These two protein chains interact to form a complex.

Sequence of chain A:
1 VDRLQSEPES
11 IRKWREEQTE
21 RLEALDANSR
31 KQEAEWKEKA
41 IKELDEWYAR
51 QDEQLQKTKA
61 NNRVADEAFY

Sequence of chain B:
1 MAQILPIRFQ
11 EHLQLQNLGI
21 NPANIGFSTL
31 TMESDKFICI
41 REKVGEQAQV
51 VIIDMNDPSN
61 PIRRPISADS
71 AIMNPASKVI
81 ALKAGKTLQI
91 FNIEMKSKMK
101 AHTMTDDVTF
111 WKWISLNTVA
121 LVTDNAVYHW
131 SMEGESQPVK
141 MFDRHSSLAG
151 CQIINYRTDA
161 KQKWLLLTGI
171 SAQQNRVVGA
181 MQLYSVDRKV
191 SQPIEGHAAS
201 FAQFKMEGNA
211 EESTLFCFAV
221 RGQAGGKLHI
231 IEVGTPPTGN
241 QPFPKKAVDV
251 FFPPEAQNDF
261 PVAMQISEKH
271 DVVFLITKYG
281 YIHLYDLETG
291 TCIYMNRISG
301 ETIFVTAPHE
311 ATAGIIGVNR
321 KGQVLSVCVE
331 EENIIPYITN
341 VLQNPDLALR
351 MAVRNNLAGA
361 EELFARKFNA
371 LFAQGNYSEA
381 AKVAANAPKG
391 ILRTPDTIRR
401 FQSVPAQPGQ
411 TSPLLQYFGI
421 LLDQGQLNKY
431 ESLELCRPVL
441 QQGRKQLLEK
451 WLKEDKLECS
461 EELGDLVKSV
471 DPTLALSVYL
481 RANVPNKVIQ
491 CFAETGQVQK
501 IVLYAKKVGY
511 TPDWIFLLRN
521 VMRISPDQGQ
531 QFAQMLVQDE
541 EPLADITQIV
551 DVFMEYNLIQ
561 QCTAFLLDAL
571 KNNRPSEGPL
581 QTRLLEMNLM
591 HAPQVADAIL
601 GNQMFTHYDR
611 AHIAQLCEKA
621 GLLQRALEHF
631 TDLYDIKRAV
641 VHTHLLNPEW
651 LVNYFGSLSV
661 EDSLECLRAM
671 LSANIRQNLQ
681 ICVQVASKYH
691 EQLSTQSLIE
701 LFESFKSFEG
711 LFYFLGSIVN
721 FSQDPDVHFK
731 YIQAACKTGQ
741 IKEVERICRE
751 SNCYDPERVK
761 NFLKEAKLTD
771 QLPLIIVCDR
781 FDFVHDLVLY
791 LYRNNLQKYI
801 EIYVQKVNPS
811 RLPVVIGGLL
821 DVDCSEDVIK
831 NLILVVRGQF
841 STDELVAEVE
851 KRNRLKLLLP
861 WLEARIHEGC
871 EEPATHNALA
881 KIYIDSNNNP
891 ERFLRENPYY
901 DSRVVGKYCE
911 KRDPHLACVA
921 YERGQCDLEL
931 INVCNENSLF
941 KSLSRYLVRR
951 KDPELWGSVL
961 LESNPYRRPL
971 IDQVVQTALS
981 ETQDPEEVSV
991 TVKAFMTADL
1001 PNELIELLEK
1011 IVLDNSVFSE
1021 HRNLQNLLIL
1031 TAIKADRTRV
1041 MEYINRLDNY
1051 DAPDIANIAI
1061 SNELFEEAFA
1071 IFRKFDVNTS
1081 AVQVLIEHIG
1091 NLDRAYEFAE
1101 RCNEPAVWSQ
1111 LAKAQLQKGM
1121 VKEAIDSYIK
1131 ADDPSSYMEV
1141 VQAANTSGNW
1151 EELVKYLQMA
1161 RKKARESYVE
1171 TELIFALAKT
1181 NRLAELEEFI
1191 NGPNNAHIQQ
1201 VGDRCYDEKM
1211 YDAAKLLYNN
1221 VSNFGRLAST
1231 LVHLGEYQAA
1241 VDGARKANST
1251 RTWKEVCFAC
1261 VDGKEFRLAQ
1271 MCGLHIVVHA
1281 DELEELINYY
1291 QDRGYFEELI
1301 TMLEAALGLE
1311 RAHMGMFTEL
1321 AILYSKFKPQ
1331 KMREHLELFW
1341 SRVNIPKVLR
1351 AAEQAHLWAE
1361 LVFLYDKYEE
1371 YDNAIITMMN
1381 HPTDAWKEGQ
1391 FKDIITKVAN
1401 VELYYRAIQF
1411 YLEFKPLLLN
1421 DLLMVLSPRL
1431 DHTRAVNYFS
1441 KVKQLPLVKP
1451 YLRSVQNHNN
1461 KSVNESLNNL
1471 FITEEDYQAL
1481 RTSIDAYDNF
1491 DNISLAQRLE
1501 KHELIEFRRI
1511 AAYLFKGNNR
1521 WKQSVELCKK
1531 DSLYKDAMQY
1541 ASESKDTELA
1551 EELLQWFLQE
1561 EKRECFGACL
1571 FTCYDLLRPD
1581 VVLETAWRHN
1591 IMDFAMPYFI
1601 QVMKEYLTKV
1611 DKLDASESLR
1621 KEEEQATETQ

Interface contacts:
Residue L1504 in chain B is in contact with residue N61 in chain A (closest heavy-atom distance 4.6 Å).